Interface contacts:
Residue L163 in protein 1 is in contact with residue S24 in protein 2 (closest heavy-atom distance 3.3 Å).
Residue G164 in protein 1 contacts residue A25 in protein 2 (closest heavy-atom distance 3.8 Å).
Residue V169 in protein 1 interacts with residue F4 in protein 2 (closest heavy-atom distance 3.6 Å).
Residue I162 in protein 1 contacts residue A25 in protein 2 (closest heavy-atom distance 3.5 Å).
Residue V169 in protein 1 contacts residue A2 in protein 2 (closest heavy-atom distance 3.4 Å).
Residue Y167 in protein 1 interacts with residue N9 in protein 2 (closest heavy-atom distance 4.8 Å).
Residue L163 in protein 1 contacts residue P20 in protein 2 (closest heavy-atom distance 4.2 Å).
Residue W176 in protein 1 contacts residue A2 in protein 2 (closest heavy-atom distance 4.9 Å).
Residue I151 in protein 1 is in contact with residue V26 in protein 2 (closest heavy-atom distance 4.0 Å).
Residue L147 in protein 1 is in contact with residue A29 in protein 2 (closest heavy-atom distance 3.9 Å).
Residue I151 in protein 1 is in contact with residue A25 in protein 2 (closest heavy-atom distance 3.5 Å).
Residue I162 in protein 1 interacts with residue V26 in protein 2 (closest heavy-atom distance 3.3 Å).
Residue L147 in protein 1 contacts residue L30 in protein 2 (closest heavy-atom distance 3.9 Å).
Residue Y167 in protein 1 interacts with residue R28 in protein 2 (closest heavy-atom distance 3.3 Å).
Residue L163 in protein 1 is in contact with residue A25 in protein 2 (closest heavy-atom distance 2.7 Å).
Residue W168 in protein 1 is in contact with residue N3 in protein 2 (closest heavy-atom distance 3.4 Å).
Residue W168 in protein 1 interacts with residue I5 in protein 2 (closest heavy-atom distance 3.9 Å).
Residue Y167 in protein 1 contacts residue K6 in protein 2 (closest heavy-atom distance 2.8 Å).
Residue L163 in protein 1 is in contact with residue V26 in protein 2 (closest heavy-atom distance 4.2 Å).
Residue Q150 in protein 1 contacts residue N33 in protein 2 (closest heavy-atom distance 4.4 Å).
Residue Q150 in protein 1 interacts with residue A29 in protein 2 (closest heavy-atom distance 4.1 Å).
Residue R154 in protein 1 contacts residue R28 in protein 2 (closest heavy-atom distance 3.5 Å).
Residue W168 in protein 1 interacts with residue S24 in protein 2 (closest heavy-atom distance 3.8 Å).
Residue A165 in protein 1 is in contact with residue F4 in protein 2 (closest heavy-atom distance 3.6 Å).
Residue L147 in protein 1 interacts with residue V26 in protein 2 (closest heavy-atom distance 3.8 Å).
Residue L163 in protein 1 interacts with residue F4 in protein 2 (closest heavy-atom distance 4.3 Å).
Residue Y167 in protein 1 interacts with residue A18 in protein 2 (closest heavy-atom distance 4.0 Å).
Residue D161 in protein 1 interacts with residue A25 in protein 2 (closest heavy-atom distance 4.8 Å).
Residue V169 in protein 1 contacts residue N3 in protein 2 (closest heavy-atom distance 4.0 Å).
Residue W168 in protein 1 interacts with residue P20 in protein 2 (closest heavy-atom distance 3.7 Å).
Residue W168 in protein 1 is in contact with residue K6 in protein 2 (closest heavy-atom distance 3.6 Å).
Residue R154 in protein 1 interacts with residue S24 in protein 2 (closest heavy-atom distance 4.9 Å).
Residue R154 in protein 1 is in contact with residue A29 in protein 2 (closest heavy-atom distance 4.2 Å).
Residue D173 in protein 1 is in contact with residue A2 in protein 2 (closest heavy-atom distance 3.4 Å).
Residue Y167 in protein 1 contacts residue S23 in protein 2 (closest heavy-atom distance 4.0 Å).
Residue R154 in protein 1 is in contact with residue A25 in protein 2 (closest heavy-atom distance 3.5 Å).
Residue W168 in protein 1 is in contact with residue S23 in protein 2 (closest heavy-atom distance 3.3 Å).
Residue W176 in protein 1 interacts with residue F4 in protein 2 (closest heavy-atom distance 4.0 Å).
Residue W168 in protein 1 interacts with residue F4 in protein 2 (closest heavy-atom distance 3.2 Å).
Residue W168 in protein 1 contacts residue T19 in protein 2 (closest heavy-atom distance 3.3 Å).
Residue W168 in protein 1 contacts residue A18 in protein 2 (closest heavy-atom distance 3.1 Å).
Residue W146 in protein 1 contacts residue N33 in protein 2 (closest heavy-atom distance 4.6 Å).
Residue I151 in protein 1 is in contact with residue A29 in protein 2 (closest heavy-atom distance 3.9 Å).

The following describes two proteins that form a bound complex.

Sequence of protein 1:
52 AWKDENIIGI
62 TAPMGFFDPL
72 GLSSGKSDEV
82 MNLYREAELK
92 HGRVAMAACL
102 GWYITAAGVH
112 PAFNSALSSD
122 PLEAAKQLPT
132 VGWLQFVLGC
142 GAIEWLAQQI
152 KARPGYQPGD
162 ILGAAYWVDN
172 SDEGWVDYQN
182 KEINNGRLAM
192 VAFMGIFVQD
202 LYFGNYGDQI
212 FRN

Sequence of protein 2:
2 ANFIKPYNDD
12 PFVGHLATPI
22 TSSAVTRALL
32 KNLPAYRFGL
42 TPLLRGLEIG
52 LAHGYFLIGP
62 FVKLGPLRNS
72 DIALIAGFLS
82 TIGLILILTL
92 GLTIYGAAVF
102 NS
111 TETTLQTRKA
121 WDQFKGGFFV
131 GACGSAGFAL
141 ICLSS